This data describes a binding interaction between two proteins.

Sequence of the second protein:
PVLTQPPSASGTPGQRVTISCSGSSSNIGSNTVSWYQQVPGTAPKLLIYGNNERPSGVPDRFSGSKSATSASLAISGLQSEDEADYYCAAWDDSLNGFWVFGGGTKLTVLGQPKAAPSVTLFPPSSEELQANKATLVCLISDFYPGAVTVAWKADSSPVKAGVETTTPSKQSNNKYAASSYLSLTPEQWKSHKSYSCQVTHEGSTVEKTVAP

Sequence of the first protein:
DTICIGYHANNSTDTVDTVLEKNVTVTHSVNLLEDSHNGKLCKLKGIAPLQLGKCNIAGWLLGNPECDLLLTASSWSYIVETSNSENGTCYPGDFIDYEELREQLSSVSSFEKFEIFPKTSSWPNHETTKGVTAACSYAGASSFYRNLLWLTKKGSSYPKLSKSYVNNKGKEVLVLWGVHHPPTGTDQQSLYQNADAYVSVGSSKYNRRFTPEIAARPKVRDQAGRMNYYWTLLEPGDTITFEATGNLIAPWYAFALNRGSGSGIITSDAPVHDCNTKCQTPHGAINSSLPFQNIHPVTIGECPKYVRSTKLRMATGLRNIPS

Residue-level contacts at the interface:
Residue K223 in the first protein interacts with residue S66 in the second protein (closest heavy-atom distance 4.7 Å).
Residue K223 in the first protein is in contact with residue S68 in the second protein (closest heavy-atom distance 3.4 Å).
Residue T188 in the first protein interacts with residue N53 in the second protein (closest heavy-atom distance 4.2 Å).
Residue K223 in the first protein is in contact with residue K67 in the second protein (closest heavy-atom distance 4.3 Å).